Sequence of the first protein:
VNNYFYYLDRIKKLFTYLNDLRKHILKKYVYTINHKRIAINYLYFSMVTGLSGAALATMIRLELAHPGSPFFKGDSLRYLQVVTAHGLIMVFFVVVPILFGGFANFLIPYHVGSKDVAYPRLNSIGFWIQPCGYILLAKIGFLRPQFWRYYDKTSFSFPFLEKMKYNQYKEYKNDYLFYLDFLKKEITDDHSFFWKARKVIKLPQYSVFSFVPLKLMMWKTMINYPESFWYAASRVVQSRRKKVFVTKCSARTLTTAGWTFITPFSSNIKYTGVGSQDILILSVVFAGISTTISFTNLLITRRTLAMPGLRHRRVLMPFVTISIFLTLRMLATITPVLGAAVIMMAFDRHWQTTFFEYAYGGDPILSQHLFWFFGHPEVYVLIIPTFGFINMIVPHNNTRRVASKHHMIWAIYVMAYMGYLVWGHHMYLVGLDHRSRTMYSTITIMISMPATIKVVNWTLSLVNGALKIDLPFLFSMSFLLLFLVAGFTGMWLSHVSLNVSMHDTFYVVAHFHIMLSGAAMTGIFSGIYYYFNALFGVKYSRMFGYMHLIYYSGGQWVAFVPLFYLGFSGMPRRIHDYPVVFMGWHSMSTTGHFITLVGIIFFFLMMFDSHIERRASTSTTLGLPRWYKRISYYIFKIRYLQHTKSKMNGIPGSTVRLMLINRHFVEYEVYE

Sequence of the second protein:
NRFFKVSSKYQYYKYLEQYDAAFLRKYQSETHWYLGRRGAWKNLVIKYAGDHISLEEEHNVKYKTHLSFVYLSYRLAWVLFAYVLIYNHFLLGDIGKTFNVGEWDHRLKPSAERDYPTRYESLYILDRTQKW

Contacts between the two chains:
Residue K178 in the first protein is in contact with residue I126 in the second protein (closest heavy-atom distance 4.3 Å).
Residue Y181 in the first protein is in contact with residue I126 in the second protein (closest heavy-atom distance 3.5 Å).
Residue S243 in the first protein interacts with residue E122 in the second protein (closest heavy-atom distance 3.6 Å).
Residue P241 in the first protein interacts with residue E122 in the second protein (closest heavy-atom distance 4.2 Å).
Residue M237 in the first protein is in contact with residue S123 in the second protein (closest heavy-atom distance 3.2 Å).
Residue K178 in the first protein contacts residue Y117 in the second protein (closest heavy-atom distance 4.6 Å).
Residue Y149 in the first protein is in contact with residue H90 in the second protein (closest heavy-atom distance 2.9 Å).
Residue F244 in the first protein interacts with residue E122 in the second protein (closest heavy-atom distance 3.2 Å).
Residue S243 in the first protein is in contact with residue Y117 in the second protein (closest heavy-atom distance 4.1 Å).
Residue W143 in the first protein interacts with residue F82 in the second protein (closest heavy-atom distance 4.5 Å).
Residue F157 in the first protein is in contact with residue I96 in the second protein (closest heavy-atom distance 3.9 Å).
Residue L176 in the first protein is in contact with residue E114 in the second protein (closest heavy-atom distance 3.5 Å).
Residue I238 in the first protein is in contact with residue L124 in the second protein (closest heavy-atom distance 3.7 Å).
Residue F162 in the first protein contacts residue V102 in the second protein (closest heavy-atom distance 3.5 Å).
Residue K154 in the first protein is in contact with residue H90 in the second protein (closest heavy-atom distance 4.1 Å).
Residue P146 in the first protein is in contact with residue F82 in the second protein (closest heavy-atom distance 4.4 Å).
Residue K185 in the first protein interacts with residue R129 in the second protein (closest heavy-atom distance 3.5 Å).
Residue E242 in the first protein interacts with residue E122 in the second protein (closest heavy-atom distance 3.3 Å).
Residue N189 in the first protein interacts with residue T130 in the second protein (closest heavy-atom distance 4.2 Å).
Residue N239 in the first protein is in contact with residue S123 in the second protein (closest heavy-atom distance 4.8 Å).
Residue K178 in the first protein interacts with residue S112 in the second protein (closest heavy-atom distance 3.5 Å).
Residue L158 in the first protein interacts with residue L93 in the second protein (closest heavy-atom distance 3.9 Å).
Residue L158 in the first protein contacts residue F100 in the second protein (closest heavy-atom distance 4.6 Å).
Residue W245 in the first protein is in contact with residue G97 in the second protein (closest heavy-atom distance 4.0 Å).
Residue R164 in the first protein contacts residue D95 in the second protein (closest heavy-atom distance 3.4 Å).
Residue Y46 in the first protein contacts residue W79 in the second protein (closest heavy-atom distance 4.1 Å).
Residue F162 in the first protein contacts residue I96 in the second protein (closest heavy-atom distance 3.8 Å).
Residue W234 in the first protein is in contact with residue S123 in the second protein (closest heavy-atom distance 3.6 Å).
Residue I150 in the first protein interacts with residue L86 in the second protein (closest heavy-atom distance 3.8 Å).
Residue I150 in the first protein interacts with residue N89 in the second protein (closest heavy-atom distance 3.5 Å).
Residue K154 in the first protein is in contact with residue N89 in the second protein (closest heavy-atom distance 3.1 Å).
Residue Y240 in the first protein is in contact with residue S123 in the second protein (closest heavy-atom distance 3.5 Å).
Residue K185 in the first protein is in contact with residue D128 in the second protein (closest heavy-atom distance 3.8 Å).
Residue V63 in the first protein interacts with residue H90 in the second protein (closest heavy-atom distance 4.7 Å).
Residue K178 in the first protein interacts with residue A113 in the second protein (closest heavy-atom distance 3.0 Å).
Residue K178 in the first protein contacts residue D128 in the second protein (closest heavy-atom distance 4.0 Å).
Residue L176 in the first protein contacts residue R115 in the second protein (closest heavy-atom distance 3.5 Å).
Residue I238 in the first protein interacts with residue S123 in the second protein (closest heavy-atom distance 3.2 Å).
Residue F162 in the first protein is in contact with residue G97 in the second protein (closest heavy-atom distance 3.6 Å).
Residue K178 in the first protein is in contact with residue E114 in the second protein (closest heavy-atom distance 3.8 Å).
Residue K178 in the first protein contacts residue D116 in the second protein (closest heavy-atom distance 2.9 Å).
Residue F244 in the first protein contacts residue S123 in the second protein (closest heavy-atom distance 3.7 Å).
Residue F157 in the first protein is in contact with residue L93 in the second protein (closest heavy-atom distance 3.8 Å).
Residue I150 in the first protein interacts with residue H90 in the second protein (closest heavy-atom distance 4.1 Å).
Residue L158 in the first protein interacts with residue I96 in the second protein (closest heavy-atom distance 3.6 Å).
Residue E242 in the first protein contacts residue R120 in the second protein (closest heavy-atom distance 4.9 Å).
Residue K154 in the first protein interacts with residue L93 in the second protein (closest heavy-atom distance 3.5 Å).
Residue S243 in the first protein is in contact with residue R115 in the second protein (closest heavy-atom distance 4.6 Å).
Residue L158 in the first protein interacts with residue N89 in the second protein (closest heavy-atom distance 4.6 Å).
Residue K178 in the first protein interacts with residue L127 in the second protein (closest heavy-atom distance 2.5 Å).
Residue L41 in the first protein is in contact with residue W79 in the second protein (closest heavy-atom distance 4.1 Å).
Residue P241 in the first protein is in contact with residue R120 in the second protein (closest heavy-atom distance 3.7 Å).
Residue E177 in the first protein contacts residue E114 in the second protein (closest heavy-atom distance 3.7 Å).
Residue S249 in the first protein contacts residue K98 in the second protein (closest heavy-atom distance 4.7 Å).
Residue V45 in the first protein interacts with residue W79 in the second protein (closest heavy-atom distance 4.0 Å).
Residue L176 in the first protein is in contact with residue Y117 in the second protein (closest heavy-atom distance 3.7 Å).
Residue E242 in the first protein is in contact with residue N101 in the second protein (closest heavy-atom distance 4.0 Å).
Residue I150 in the first protein is in contact with residue V85 in the second protein (closest heavy-atom distance 3.9 Å).
Residue K185 in the first protein interacts with residue T130 in the second protein (closest heavy-atom distance 4.4 Å).
Residue F173 in the first protein interacts with residue R115 in the second protein (closest heavy-atom distance 3.6 Å).

These two protein chains interact to form a complex.